Sequence of protein 1:
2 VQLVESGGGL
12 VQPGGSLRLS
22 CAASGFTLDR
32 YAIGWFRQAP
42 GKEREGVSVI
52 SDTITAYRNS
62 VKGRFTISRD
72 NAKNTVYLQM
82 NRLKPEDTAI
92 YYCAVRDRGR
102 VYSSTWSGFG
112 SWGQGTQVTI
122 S

Interface contacts:
Residue N336 in protein 2 interacts with residue T56 in protein 1 (closest heavy-atom distance 2.9 Å).
Residue T455 in protein 2 contacts residue N60 in protein 1 (closest heavy-atom distance 2.6 Å).
Residue G226 in protein 2 contacts residue R31 in protein 1 (closest heavy-atom distance 2.7 Å).
Residue A247 in protein 2 is in contact with residue G100 in protein 1 (closest heavy-atom distance 3.8 Å).
Residue N225 in protein 2 interacts with residue G100 in protein 1 (closest heavy-atom distance 3.0 Å).
Residue S355 in protein 2 interacts with residue S104 in protein 1 (closest heavy-atom distance 2.5 Å).
Residue Y335 in protein 2 interacts with residue R97 in protein 1 (closest heavy-atom distance 3.2 Å).
Residue T438 in protein 2 contacts residue N60 in protein 1 (closest heavy-atom distance 4.0 Å).
Residue Y313 in protein 2 is in contact with residue Y103 in protein 1 (closest heavy-atom distance 3.1 Å).
Residue Q381 in protein 2 contacts residue K63 in protein 1 (closest heavy-atom distance 3.8 Å).
Residue N248 in protein 2 contacts residue D98 in protein 1 (closest heavy-atom distance 3.7 Å).
Residue H358 in protein 2 contacts residue T106 in protein 1 (closest heavy-atom distance 3.3 Å).
Residue N336 in protein 2 contacts residue A57 in protein 1 (closest heavy-atom distance 3.8 Å).
Residue N291 in protein 2 is in contact with residue V102 in protein 1 (closest heavy-atom distance 3.8 Å).
Residue N315 in protein 2 interacts with residue I55 in protein 1 (closest heavy-atom distance 3.9 Å).
Residue F314 in protein 2 is in contact with residue T106 in protein 1 (closest heavy-atom distance 4.1 Å).
Residue Y335 in protein 2 interacts with residue S104 in protein 1 (closest heavy-atom distance 3.5 Å).
Residue N248 in protein 2 is in contact with residue R31 in protein 1 (closest heavy-atom distance 3.1 Å).
Residue D380 in protein 2 is in contact with residue N60 in protein 1 (closest heavy-atom distance 2.9 Å).
Residue E292 in protein 2 contacts residue S52 in protein 1 (closest heavy-atom distance 2.4 Å).
Residue D380 in protein 2 contacts residue W107 in protein 1 (closest heavy-atom distance 4.1 Å).
Residue Y313 in protein 2 contacts residue V102 in protein 1 (closest heavy-atom distance 3.3 Å).
Residue N204 in protein 2 contacts residue R31 in protein 1 (closest heavy-atom distance 3.3 Å).
Residue H358 in protein 2 is in contact with residue Y58 in protein 1 (closest heavy-atom distance 3.4 Å).
Residue F314 in protein 2 is in contact with residue A57 in protein 1 (closest heavy-atom distance 4.1 Å).
Residue Q228 in protein 2 contacts residue R31 in protein 1 (closest heavy-atom distance 4.0 Å).
Residue N205 in protein 2 contacts residue R31 in protein 1 (closest heavy-atom distance 2.9 Å).
Residue W353 in protein 2 interacts with residue S104 in protein 1 (closest heavy-atom distance 3.2 Å).
Residue N316 in protein 2 interacts with residue I55 in protein 1 (closest heavy-atom distance 3.5 Å).
Residue H358 in protein 2 contacts residue A57 in protein 1 (closest heavy-atom distance 3.9 Å).
Residue N248 in protein 2 contacts residue D30 in protein 1 (closest heavy-atom distance 3.9 Å).
Residue D380 in protein 2 is in contact with residue R59 in protein 1 (closest heavy-atom distance 3.9 Å).
Residue G454 in protein 2 contacts residue N60 in protein 1 (closest heavy-atom distance 3.2 Å).
Residue Y313 in protein 2 contacts residue R101 in protein 1 (closest heavy-atom distance 3.5 Å).
Residue D380 in protein 2 is in contact with residue Y58 in protein 1 (closest heavy-atom distance 4.0 Å).
Residue D380 in protein 2 contacts residue K63 in protein 1 (closest heavy-atom distance 3.1 Å).
Residue F333 in protein 2 contacts residue Y103 in protein 1 (closest heavy-atom distance 3.6 Å).
Residue F314 in protein 2 is in contact with residue V50 in protein 1 (closest heavy-atom distance 3.8 Å).
Residue Q272 in protein 2 contacts residue D53 in protein 1 (closest heavy-atom distance 2.7 Å).
Residue Q294 in protein 2 interacts with residue D53 in protein 1 (closest heavy-atom distance 3.9 Å).
Residue N248 in protein 2 interacts with residue R99 in protein 1 (closest heavy-atom distance 3.6 Å).
Residue A270 in protein 2 contacts residue R99 in protein 1 (closest heavy-atom distance 3.2 Å).
Residue N248 in protein 2 contacts residue G100 in protein 1 (closest heavy-atom distance 3.8 Å).
Residue H358 in protein 2 is in contact with residue K63 in protein 1 (closest heavy-atom distance 4.0 Å).
Residue Y335 in protein 2 interacts with residue T106 in protein 1 (closest heavy-atom distance 3.3 Å).
Residue E292 in protein 2 is in contact with residue R99 in protein 1 (closest heavy-atom distance 3.4 Å).
Residue A382 in protein 2 contacts residue K63 in protein 1 (closest heavy-atom distance 3.8 Å).
Residue F314 in protein 2 is in contact with residue S52 in protein 1 (closest heavy-atom distance 3.7 Å).
Residue Y335 in protein 2 is in contact with residue Y103 in protein 1 (closest heavy-atom distance 2.8 Å).
Residue N227 in protein 2 contacts residue R31 in protein 1 (closest heavy-atom distance 3.8 Å).
Residue N291 in protein 2 contacts residue R101 in protein 1 (closest heavy-atom distance 4.1 Å).
Residue Y313 in protein 2 contacts residue R97 in protein 1 (closest heavy-atom distance 4.1 Å).
Residue N336 in protein 2 is in contact with residue I55 in protein 1 (closest heavy-atom distance 3.4 Å).
Residue H358 in protein 2 contacts residue W107 in protein 1 (closest heavy-atom distance 4.0 Å).
Residue F314 in protein 2 is in contact with residue I55 in protein 1 (closest heavy-atom distance 3.6 Å).
Residue E289 in protein 2 contacts residue V102 in protein 1 (closest heavy-atom distance 3.3 Å).
Residue T311 in protein 2 interacts with residue V102 in protein 1 (closest heavy-atom distance 4.0 Å).
Residue Q381 in protein 2 contacts residue N60 in protein 1 (closest heavy-atom distance 3.8 Å).
Residue F333 in protein 2 contacts residue S104 in protein 1 (closest heavy-atom distance 3.8 Å).
Residue Y335 in protein 2 contacts residue S105 in protein 1 (closest heavy-atom distance 3.2 Å).

Sequence of protein 2:
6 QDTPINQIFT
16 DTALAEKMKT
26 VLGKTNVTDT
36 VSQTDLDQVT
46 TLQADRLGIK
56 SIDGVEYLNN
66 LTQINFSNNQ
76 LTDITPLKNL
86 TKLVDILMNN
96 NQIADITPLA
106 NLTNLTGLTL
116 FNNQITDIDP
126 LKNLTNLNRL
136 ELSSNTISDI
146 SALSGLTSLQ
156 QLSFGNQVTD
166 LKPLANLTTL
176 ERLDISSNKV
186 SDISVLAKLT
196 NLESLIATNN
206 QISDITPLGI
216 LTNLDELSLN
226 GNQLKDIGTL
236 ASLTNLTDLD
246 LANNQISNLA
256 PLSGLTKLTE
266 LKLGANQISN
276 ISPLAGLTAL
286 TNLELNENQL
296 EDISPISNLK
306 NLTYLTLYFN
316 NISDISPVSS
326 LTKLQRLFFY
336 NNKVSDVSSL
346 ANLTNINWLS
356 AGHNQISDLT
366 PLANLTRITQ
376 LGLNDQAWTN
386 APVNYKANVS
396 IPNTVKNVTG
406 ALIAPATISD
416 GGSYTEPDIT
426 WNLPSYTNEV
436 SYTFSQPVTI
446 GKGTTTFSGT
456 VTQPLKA

These two protein chains interact to form a complex.